Sequence of protein 1:
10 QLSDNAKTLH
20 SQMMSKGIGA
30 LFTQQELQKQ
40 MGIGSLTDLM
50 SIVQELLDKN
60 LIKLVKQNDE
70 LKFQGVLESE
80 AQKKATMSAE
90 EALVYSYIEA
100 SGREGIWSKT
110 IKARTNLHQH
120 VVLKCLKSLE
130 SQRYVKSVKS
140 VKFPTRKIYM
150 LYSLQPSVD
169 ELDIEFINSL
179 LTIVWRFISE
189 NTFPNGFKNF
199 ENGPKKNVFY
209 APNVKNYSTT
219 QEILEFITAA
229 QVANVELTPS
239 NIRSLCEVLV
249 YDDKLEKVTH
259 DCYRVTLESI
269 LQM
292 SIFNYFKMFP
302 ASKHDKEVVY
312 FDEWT

The following describes two proteins that form a bound complex.

Sequence of protein 2:
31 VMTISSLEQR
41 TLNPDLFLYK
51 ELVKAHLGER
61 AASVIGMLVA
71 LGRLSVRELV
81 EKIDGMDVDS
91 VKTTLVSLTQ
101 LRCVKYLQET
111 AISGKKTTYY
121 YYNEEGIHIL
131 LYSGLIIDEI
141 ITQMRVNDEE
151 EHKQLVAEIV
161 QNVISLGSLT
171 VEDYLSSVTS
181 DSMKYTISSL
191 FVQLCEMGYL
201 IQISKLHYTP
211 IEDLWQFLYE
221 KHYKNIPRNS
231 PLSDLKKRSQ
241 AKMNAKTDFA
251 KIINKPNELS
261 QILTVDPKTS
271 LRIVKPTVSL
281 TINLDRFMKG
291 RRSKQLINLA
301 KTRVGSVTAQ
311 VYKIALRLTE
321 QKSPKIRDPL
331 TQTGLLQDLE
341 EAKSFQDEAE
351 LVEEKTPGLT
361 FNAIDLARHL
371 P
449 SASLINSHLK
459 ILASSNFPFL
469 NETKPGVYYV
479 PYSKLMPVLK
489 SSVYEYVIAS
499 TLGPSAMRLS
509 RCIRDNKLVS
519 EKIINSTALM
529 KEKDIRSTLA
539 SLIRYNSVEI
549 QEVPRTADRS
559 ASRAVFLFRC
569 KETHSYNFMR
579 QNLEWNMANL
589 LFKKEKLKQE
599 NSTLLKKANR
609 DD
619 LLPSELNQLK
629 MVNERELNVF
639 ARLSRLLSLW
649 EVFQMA

Interface contacts:
Residue Y494 in protein 2 interacts with residue E266 in protein 1 (closest heavy-atom distance 3.8 Å).
Residue V307 in protein 2 contacts residue N205 in protein 1 (closest heavy-atom distance 4.3 Å).
Residue M528 in protein 2 is in contact with residue E173 in protein 1 (closest heavy-atom distance 3.8 Å).
Residue K529 in protein 2 is in contact with residue E173 in protein 1 (closest heavy-atom distance 4.0 Å).
Residue F465 in protein 2 is in contact with residue V256 in protein 1 (closest heavy-atom distance 3.6 Å).
Residue W583 in protein 2 contacts residue E314 in protein 1 (closest heavy-atom distance 3.0 Å).
Residue Q579 in protein 2 is in contact with residue W315 in protein 1 (closest heavy-atom distance 3.1 Å).
Residue T302 in protein 2 interacts with residue E266 in protein 1 (closest heavy-atom distance 3.3 Å).
Residue T525 in protein 2 contacts residue Y249 in protein 1 (closest heavy-atom distance 4.1 Å).
Residue N464 in protein 2 interacts with residue R262 in protein 1 (closest heavy-atom distance 3.6 Å).
Residue S462 in protein 2 interacts with residue P210 in protein 1 (closest heavy-atom distance 4.4 Å).
Residue G305 in protein 2 is in contact with residue K203 in protein 1 (closest heavy-atom distance 3.8 Å).
Residue F465 in protein 2 contacts residue E254 in protein 1 (closest heavy-atom distance 3.3 Å).
Residue N584 in protein 2 contacts residue V310 in protein 1 (closest heavy-atom distance 3.0 Å).
Residue R643 in protein 2 interacts with residue I293 in protein 1 (closest heavy-atom distance 2.6 Å).
Residue R640 in protein 2 is in contact with residue E308 in protein 1 (closest heavy-atom distance 3.5 Å).
Residue I34 in protein 2 contacts residue K307 in protein 1 (closest heavy-atom distance 3.6 Å).
Residue P502 in protein 2 contacts residue D250 in protein 1 (closest heavy-atom distance 4.2 Å).
Residue S646 in protein 2 is in contact with residue S292 in protein 1 (closest heavy-atom distance 3.7 Å).
Residue R509 in protein 2 is in contact with residue D251 in protein 1 (closest heavy-atom distance 3.9 Å).
Residue Y543 in protein 2 is in contact with residue D313 in protein 1 (closest heavy-atom distance 3.6 Å).
Residue Y494 in protein 2 interacts with residue F294 in protein 1 (closest heavy-atom distance 3.2 Å).
Residue R633 in protein 2 is in contact with residue E308 in protein 1 (closest heavy-atom distance 2.7 Å).
Residue R509 in protein 2 is in contact with residue Y249 in protein 1 (closest heavy-atom distance 3.3 Å).
Residue L527 in protein 2 is in contact with residue V246 in protein 1 (closest heavy-atom distance 4.3 Å).
Residue E582 in protein 2 is in contact with residue W315 in protein 1 (closest heavy-atom distance 4.1 Å).
Residue T499 in protein 2 is in contact with residue F312 in protein 1 (closest heavy-atom distance 3.7 Å).
Residue R640 in protein 2 contacts residue V309 in protein 1 (closest heavy-atom distance 3.7 Å).
Residue R303 in protein 2 contacts residue T264 in protein 1 (closest heavy-atom distance 4.3 Å).
Residue W583 in protein 2 is in contact with residue D313 in protein 1 (closest heavy-atom distance 3.0 Å).
Residue I459 in protein 2 contacts residue P210 in protein 1 (closest heavy-atom distance 4.2 Å).
Residue R303 in protein 2 is in contact with residue L265 in protein 1 (closest heavy-atom distance 3.4 Å).
Residue C510 in protein 2 contacts residue Y249 in protein 1 (closest heavy-atom distance 3.6 Å).
Residue Y543 in protein 2 contacts residue F312 in protein 1 (closest heavy-atom distance 3.6 Å).
Residue N584 in protein 2 is in contact with residue V309 in protein 1 (closest heavy-atom distance 3.4 Å).
Residue R506 in protein 2 contacts residue D250 in protein 1 (closest heavy-atom distance 3.0 Å).
Residue W583 in protein 2 contacts residue Y311 in protein 1 (closest heavy-atom distance 2.6 Å).
Residue W583 in protein 2 interacts with residue V310 in protein 1 (closest heavy-atom distance 3.5 Å).
Residue R643 in protein 2 is in contact with residue S292 in protein 1 (closest heavy-atom distance 2.3 Å).
Residue V304 in protein 2 contacts residue L265 in protein 1 (closest heavy-atom distance 3.9 Å).
Residue T302 in protein 2 is in contact with residue L265 in protein 1 (closest heavy-atom distance 3.0 Å).
Residue R509 in protein 2 is in contact with residue V248 in protein 1 (closest heavy-atom distance 4.3 Å).
Residue D513 in protein 2 is in contact with residue Y249 in protein 1 (closest heavy-atom distance 3.5 Å).
Residue R643 in protein 2 interacts with residue M299 in protein 1 (closest heavy-atom distance 4.0 Å).
Residue R506 in protein 2 is in contact with residue V246 in protein 1 (closest heavy-atom distance 3.5 Å).
Residue K591 in protein 2 interacts with residue E308 in protein 1 (closest heavy-atom distance 3.9 Å).
Residue M577 in protein 2 interacts with residue F312 in protein 1 (closest heavy-atom distance 3.9 Å).
Residue R506 in protein 2 contacts residue Y249 in protein 1 (closest heavy-atom distance 3.3 Å).
Residue Q579 in protein 2 is in contact with residue F312 in protein 1 (closest heavy-atom distance 3.4 Å).
Residue L644 in protein 2 interacts with residue V310 in protein 1 (closest heavy-atom distance 4.3 Å).
Residue K591 in protein 2 interacts with residue K307 in protein 1 (closest heavy-atom distance 3.5 Å).
Residue W583 in protein 2 contacts residue W315 in protein 1 (closest heavy-atom distance 3.4 Å).
Residue I459 in protein 2 contacts residue N205 in protein 1 (closest heavy-atom distance 4.0 Å).
Residue L527 in protein 2 contacts residue I175 in protein 1 (closest heavy-atom distance 3.5 Å).
Residue R640 in protein 2 is in contact with residue V310 in protein 1 (closest heavy-atom distance 3.8 Å).
Residue V495 in protein 2 is in contact with residue F294 in protein 1 (closest heavy-atom distance 4.0 Å).
Residue N584 in protein 2 is in contact with residue Y311 in protein 1 (closest heavy-atom distance 4.1 Å).
Residue T41 in protein 2 contacts residue W315 in protein 1 (closest heavy-atom distance 4.1 Å).
Residue T525 in protein 2 interacts with residue V246 in protein 1 (closest heavy-atom distance 3.5 Å).
Residue R40 in protein 2 contacts residue E314 in protein 1 (closest heavy-atom distance 4.0 Å).